Sequence of protein 1:
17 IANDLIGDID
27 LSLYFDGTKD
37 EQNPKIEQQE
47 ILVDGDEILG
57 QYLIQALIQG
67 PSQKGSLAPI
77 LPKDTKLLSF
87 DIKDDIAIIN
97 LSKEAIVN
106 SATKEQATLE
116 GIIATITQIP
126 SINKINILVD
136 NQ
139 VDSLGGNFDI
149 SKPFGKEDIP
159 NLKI

Sequence of protein 2:
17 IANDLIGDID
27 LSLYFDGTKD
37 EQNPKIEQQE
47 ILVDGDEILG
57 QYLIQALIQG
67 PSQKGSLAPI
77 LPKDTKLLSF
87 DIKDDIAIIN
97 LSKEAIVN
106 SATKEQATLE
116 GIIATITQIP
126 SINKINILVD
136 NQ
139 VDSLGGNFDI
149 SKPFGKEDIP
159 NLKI

Contacts between the two chains:
Residue F31 in protein 2 is in contact with residue G66 in protein 1 (closest heavy-atom distance 3.5 Å).
Residue I76 in protein 2 contacts residue D32 in protein 1 (closest heavy-atom distance 3.5 Å).
Residue P67 in protein 2 contacts residue F31 in protein 1 (closest heavy-atom distance 3.6 Å).
Residue I76 in protein 2 contacts residue Y30 in protein 1 (closest heavy-atom distance 3.7 Å).
Residue I25 in protein 2 is in contact with residue L21 in protein 1 (closest heavy-atom distance 3.7 Å).
Residue A119 in protein 2 is in contact with residue I42 in protein 1 (closest heavy-atom distance 3.7 Å).
Residue Q45 in protein 2 contacts residue S68 in protein 1 (closest heavy-atom distance 3.0 Å).
Residue T120 in protein 2 is in contact with residue Y30 in protein 1 (closest heavy-atom distance 3.1 Å).
Residue Q111 in protein 2 is in contact with residue P40 in protein 1 (closest heavy-atom distance 3.4 Å).
Residue A112 in protein 2 interacts with residue D32 in protein 1 (closest heavy-atom distance 3.7 Å).
Residue P67 in protein 2 is in contact with residue Q45 in protein 1 (closest heavy-atom distance 3.3 Å).
Residue E43 in protein 2 contacts residue L73 in protein 1 (closest heavy-atom distance 3.4 Å).
Residue P40 in protein 2 contacts residue T108 in protein 1 (closest heavy-atom distance 3.3 Å).
Residue I47 in protein 2 contacts residue A62 in protein 1 (closest heavy-atom distance 3.7 Å).
Residue Y30 in protein 2 is in contact with residue T120 in protein 1 (closest heavy-atom distance 3.1 Å).
Residue F31 in protein 2 is in contact with residue L63 in protein 1 (closest heavy-atom distance 3.4 Å).
Residue L63 in protein 2 contacts residue F31 in protein 1 (closest heavy-atom distance 3.4 Å).
Residue Q45 in protein 2 contacts residue P67 in protein 1 (closest heavy-atom distance 3.3 Å).
Residue V49 in protein 2 interacts with residue L55 in protein 1 (closest heavy-atom distance 3.5 Å).
Residue F31 in protein 2 interacts with residue A74 in protein 1 (closest heavy-atom distance 3.5 Å).
Residue L73 in protein 2 interacts with residue D32 in protein 1 (closest heavy-atom distance 3.7 Å).
Residue K109 in protein 2 interacts with residue D32 in protein 1 (closest heavy-atom distance 3.0 Å).
Residue Y30 in protein 2 interacts with residue A119 in protein 1 (closest heavy-atom distance 3.4 Å).
Residue I42 in protein 2 interacts with residue A119 in protein 1 (closest heavy-atom distance 3.7 Å).
Residue Y58 in protein 2 is in contact with residue I47 in protein 1 (closest heavy-atom distance 3.7 Å).
Residue D32 in protein 2 interacts with residue I76 in protein 1 (closest heavy-atom distance 3.5 Å).
Residue A119 in protein 2 interacts with residue Y30 in protein 1 (closest heavy-atom distance 3.4 Å).
Residue D32 in protein 2 contacts residue K109 in protein 1 (closest heavy-atom distance 3.0 Å).
Residue Y30 in protein 2 interacts with residue I76 in protein 1 (closest heavy-atom distance 3.7 Å).
Residue A74 in protein 2 is in contact with residue D32 in protein 1 (closest heavy-atom distance 2.9 Å).
Residue L73 in protein 2 contacts residue E43 in protein 1 (closest heavy-atom distance 3.4 Å).
Residue L29 in protein 2 contacts residue A62 in protein 1 (closest heavy-atom distance 3.6 Å).
Residue F31 in protein 2 interacts with residue P67 in protein 1 (closest heavy-atom distance 3.6 Å).
Residue Y30 in protein 2 is in contact with residue G116 in protein 1 (closest heavy-atom distance 3.7 Å).
Residue P40 in protein 2 contacts residue Q111 in protein 1 (closest heavy-atom distance 3.4 Å).
Residue S28 in protein 2 is in contact with residue Q123 in protein 1 (closest heavy-atom distance 2.7 Å).
Residue Y58 in protein 2 interacts with residue I54 in protein 1 (closest heavy-atom distance 3.3 Å).
Residue I42 in protein 2 contacts residue E115 in protein 1 (closest heavy-atom distance 3.6 Å).
Residue D32 in protein 2 contacts residue A112 in protein 1 (closest heavy-atom distance 3.7 Å).
Residue G66 in protein 2 contacts residue F31 in protein 1 (closest heavy-atom distance 3.5 Å).
Residue L55 in protein 2 is in contact with residue V49 in protein 1 (closest heavy-atom distance 3.5 Å).
Residue T108 in protein 2 contacts residue P40 in protein 1 (closest heavy-atom distance 3.3 Å).
Residue I22 in protein 2 interacts with residue I22 in protein 1 (closest heavy-atom distance 3.7 Å).
Residue G116 in protein 2 is in contact with residue Y30 in protein 1 (closest heavy-atom distance 3.7 Å).
Residue A62 in protein 2 interacts with residue L29 in protein 1 (closest heavy-atom distance 3.6 Å).
Residue Y30 in protein 2 contacts residue L63 in protein 1 (closest heavy-atom distance 3.8 Å).
Residue E37 in protein 2 contacts residue T108 in protein 1 (closest heavy-atom distance 2.8 Å).
Residue I54 in protein 2 contacts residue Y58 in protein 1 (closest heavy-atom distance 3.3 Å).
Residue A62 in protein 2 is in contact with residue I47 in protein 1 (closest heavy-atom distance 3.7 Å).
Residue A112 in protein 2 contacts residue I42 in protein 1 (closest heavy-atom distance 3.5 Å).
Residue I47 in protein 2 contacts residue Y58 in protein 1 (closest heavy-atom distance 3.7 Å).
Residue A74 in protein 2 interacts with residue F31 in protein 1 (closest heavy-atom distance 3.5 Å).
Residue E115 in protein 2 interacts with residue I42 in protein 1 (closest heavy-atom distance 3.6 Å).
Residue I42 in protein 2 interacts with residue A112 in protein 1 (closest heavy-atom distance 3.5 Å).
Residue T108 in protein 2 contacts residue E37 in protein 1 (closest heavy-atom distance 2.8 Å).
Residue S68 in protein 2 interacts with residue Q45 in protein 1 (closest heavy-atom distance 3.0 Å).
Residue D32 in protein 2 interacts with residue L73 in protein 1 (closest heavy-atom distance 3.7 Å).
Residue D32 in protein 2 interacts with residue A74 in protein 1 (closest heavy-atom distance 2.9 Å).
Residue L21 in protein 2 is in contact with residue I25 in protein 1 (closest heavy-atom distance 3.7 Å).
Residue Q123 in protein 2 contacts residue S28 in protein 1 (closest heavy-atom distance 2.7 Å).

These two protein chains interact to form a complex.